Sequence of chain B:
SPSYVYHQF

Sequence of chain A:
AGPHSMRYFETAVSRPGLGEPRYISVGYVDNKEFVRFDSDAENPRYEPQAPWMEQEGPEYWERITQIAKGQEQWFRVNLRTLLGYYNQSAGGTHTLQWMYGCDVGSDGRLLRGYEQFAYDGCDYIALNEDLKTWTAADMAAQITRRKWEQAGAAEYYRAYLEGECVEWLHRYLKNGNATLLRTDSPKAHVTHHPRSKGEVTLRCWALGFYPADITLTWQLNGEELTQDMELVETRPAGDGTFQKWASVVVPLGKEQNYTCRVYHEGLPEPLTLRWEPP

Residue-level contacts at the interface:
Residue Y8 in chain A is in contact with residue P2 in chain B (closest heavy-atom distance 3.2 Å).
Residue I67 in chain A interacts with residue Y4 in chain B (closest heavy-atom distance 3.2 Å).
Residue I67 in chain A interacts with residue S3 in chain B (closest heavy-atom distance 4.1 Å).
Residue W148 in chain A is in contact with residue F9 in chain B (closest heavy-atom distance 3.7 Å).
Residue I64 in chain A contacts residue P2 in chain B (closest heavy-atom distance 3.9 Å).
Residue K147 in chain A is in contact with residue F9 in chain B (closest heavy-atom distance 2.9 Å).
Residue G70 in chain A contacts residue Y4 in chain B (closest heavy-atom distance 4.0 Å).
Residue T81 in chain A interacts with residue F9 in chain B (closest heavy-atom distance 3.8 Å).
Residue L96 in chain A interacts with residue F9 in chain B (closest heavy-atom distance 4.0 Å).
Residue W74 in chain A is in contact with residue Y6 in chain B (closest heavy-atom distance 4.5 Å).
Residue Y8 in chain A contacts residue S1 in chain B (closest heavy-atom distance 3.0 Å).
Residue W148 in chain A contacts residue H7 in chain B (closest heavy-atom distance 3.5 Å).
Residue N78 in chain A contacts residue Q8 in chain B (closest heavy-atom distance 2.9 Å).
Residue W98 in chain A interacts with residue S3 in chain B (closest heavy-atom distance 3.3 Å).
Residue F117 in chain A is in contact with residue V5 in chain B (closest heavy-atom distance 3.9 Å).
Residue Q71 in chain A is in contact with residue Y4 in chain B (closest heavy-atom distance 3.3 Å).
Residue Y100 in chain A interacts with residue S3 in chain B (closest heavy-atom distance 3.0 Å).
Residue Y157 in chain A interacts with residue V5 in chain B (closest heavy-atom distance 2.5 Å).
Residue Q66 in chain A contacts residue Y4 in chain B (closest heavy-atom distance 3.9 Å).
Residue Q71 in chain A interacts with residue S3 in chain B (closest heavy-atom distance 3.9 Å).
Residue L82 in chain A is in contact with residue F9 in chain B (closest heavy-atom distance 3.6 Å).
Residue Y46 in chain A contacts residue P2 in chain B (closest heavy-atom distance 3.6 Å).
Residue K147 in chain A is in contact with residue Q8 in chain B (closest heavy-atom distance 4.2 Å).
Residue E10 in chain A contacts residue S3 in chain B (closest heavy-atom distance 4.4 Å).
Residue T144 in chain A interacts with residue F9 in chain B (closest heavy-atom distance 3.1 Å).
Residue Y85 in chain A contacts residue F9 in chain B (closest heavy-atom distance 2.7 Å).
Residue W74 in chain A contacts residue F9 in chain B (closest heavy-atom distance 3.6 Å).
Residue N78 in chain A is in contact with residue F9 in chain B (closest heavy-atom distance 2.7 Å).
Residue F117 in chain A is in contact with residue F9 in chain B (closest heavy-atom distance 3.7 Å).
Residue Y156 in chain A contacts residue Y6 in chain B (closest heavy-atom distance 3.3 Å).
Residue W148 in chain A contacts residue V5 in chain B (closest heavy-atom distance 4.1 Å).
Residue Y160 in chain A interacts with residue S1 in chain B (closest heavy-atom distance 3.0 Å).
Residue Q71 in chain A interacts with residue V5 in chain B (closest heavy-atom distance 3.0 Å).
Residue E10 in chain A contacts residue P2 in chain B (closest heavy-atom distance 4.3 Å).
Residue A151 in chain A contacts residue H7 in chain B (closest heavy-atom distance 4.2 Å).
Residue I67 in chain A is in contact with residue S1 in chain B (closest heavy-atom distance 4.2 Å).
Residue V77 in chain A interacts with residue Q8 in chain B (closest heavy-atom distance 4.0 Å).
Residue R63 in chain A contacts residue S1 in chain B (closest heavy-atom distance 3.1 Å).
Residue I64 in chain A contacts residue S1 in chain B (closest heavy-atom distance 3.5 Å).
Residue Y60 in chain A contacts residue S1 in chain B (closest heavy-atom distance 4.4 Å).
Residue W98 in chain A contacts residue V5 in chain B (closest heavy-atom distance 3.6 Å).
Residue T144 in chain A interacts with residue Q8 in chain B (closest heavy-atom distance 4.4 Å).
Residue W74 in chain A contacts residue V5 in chain B (closest heavy-atom distance 3.4 Å).
Residue M6 in chain A contacts residue S1 in chain B (closest heavy-atom distance 3.9 Å).
Residue W98 in chain A contacts residue Y4 in chain B (closest heavy-atom distance 3.8 Å).
Residue Y172 in chain A interacts with residue S1 in chain B (closest heavy-atom distance 2.9 Å).
Residue Y156 in chain A contacts residue Y4 in chain B (closest heavy-atom distance 3.5 Å).
Residue W148 in chain A is in contact with residue Q8 in chain B (closest heavy-atom distance 2.6 Å).
Residue W74 in chain A contacts residue H7 in chain B (closest heavy-atom distance 2.7 Å).
Residue Y100 in chain A interacts with residue P2 in chain B (closest heavy-atom distance 3.2 Å).
Residue Y124 in chain A is in contact with residue F9 in chain B (closest heavy-atom distance 4.3 Å).
Residue Y156 in chain A is in contact with residue H7 in chain B (closest heavy-atom distance 3.7 Å).
Residue W74 in chain A is in contact with residue Q8 in chain B (closest heavy-atom distance 3.6 Å).
Residue Y160 in chain A contacts residue S3 in chain B (closest heavy-atom distance 3.3 Å).
Residue Y156 in chain A interacts with residue V5 in chain B (closest heavy-atom distance 3.8 Å).
Residue W168 in chain A contacts residue S1 in chain B (closest heavy-atom distance 3.5 Å).
Residue I67 in chain A is in contact with residue P2 in chain B (closest heavy-atom distance 3.6 Å).
Residue A153 in chain A interacts with residue H7 in chain B (closest heavy-atom distance 3.5 Å).
Residue Y160 in chain A interacts with residue P2 in chain B (closest heavy-atom distance 4.5 Å).
Residue Y157 in chain A interacts with residue H7 in chain B (closest heavy-atom distance 3.7 Å).

The following describes two proteins that form a bound complex.